Sequence of chain A:
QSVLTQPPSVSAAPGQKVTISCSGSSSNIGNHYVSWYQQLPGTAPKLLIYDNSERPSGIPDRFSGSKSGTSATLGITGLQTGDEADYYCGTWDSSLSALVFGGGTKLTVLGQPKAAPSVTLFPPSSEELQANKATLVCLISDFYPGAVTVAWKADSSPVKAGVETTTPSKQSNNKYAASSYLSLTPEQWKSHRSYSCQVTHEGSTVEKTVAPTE

Sequence of chain B:
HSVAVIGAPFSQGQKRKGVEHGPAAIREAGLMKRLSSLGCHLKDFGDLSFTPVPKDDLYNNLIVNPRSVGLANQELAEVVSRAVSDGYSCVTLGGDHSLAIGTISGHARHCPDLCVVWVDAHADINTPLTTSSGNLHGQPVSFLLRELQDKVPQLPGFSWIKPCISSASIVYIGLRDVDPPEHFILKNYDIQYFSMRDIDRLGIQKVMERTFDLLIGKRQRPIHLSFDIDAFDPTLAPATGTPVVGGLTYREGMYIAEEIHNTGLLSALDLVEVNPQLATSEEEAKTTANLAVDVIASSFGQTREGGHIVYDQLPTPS

Contacts between the two chains:
Residue L60 in chain B contacts residue S98 in chain A (closest heavy-atom distance 4.3 Å).
Residue L60 in chain B contacts residue S101 in chain A (closest heavy-atom distance 3.3 Å).
Residue K57 in chain B interacts with residue S101 in chain A (closest heavy-atom distance 2.7 Å).
Residue K57 in chain B contacts residue S98 in chain A (closest heavy-atom distance 4.2 Å).
Residue Y61 in chain B is in contact with residue W96 in chain A (closest heavy-atom distance 3.6 Å).
Residue L60 in chain B is in contact with residue W96 in chain A (closest heavy-atom distance 3.5 Å).
Residue Y61 in chain B contacts residue H36 in chain A (closest heavy-atom distance 3.9 Å).

This data describes a binding interaction between two proteins.